Sequence of protein 2:
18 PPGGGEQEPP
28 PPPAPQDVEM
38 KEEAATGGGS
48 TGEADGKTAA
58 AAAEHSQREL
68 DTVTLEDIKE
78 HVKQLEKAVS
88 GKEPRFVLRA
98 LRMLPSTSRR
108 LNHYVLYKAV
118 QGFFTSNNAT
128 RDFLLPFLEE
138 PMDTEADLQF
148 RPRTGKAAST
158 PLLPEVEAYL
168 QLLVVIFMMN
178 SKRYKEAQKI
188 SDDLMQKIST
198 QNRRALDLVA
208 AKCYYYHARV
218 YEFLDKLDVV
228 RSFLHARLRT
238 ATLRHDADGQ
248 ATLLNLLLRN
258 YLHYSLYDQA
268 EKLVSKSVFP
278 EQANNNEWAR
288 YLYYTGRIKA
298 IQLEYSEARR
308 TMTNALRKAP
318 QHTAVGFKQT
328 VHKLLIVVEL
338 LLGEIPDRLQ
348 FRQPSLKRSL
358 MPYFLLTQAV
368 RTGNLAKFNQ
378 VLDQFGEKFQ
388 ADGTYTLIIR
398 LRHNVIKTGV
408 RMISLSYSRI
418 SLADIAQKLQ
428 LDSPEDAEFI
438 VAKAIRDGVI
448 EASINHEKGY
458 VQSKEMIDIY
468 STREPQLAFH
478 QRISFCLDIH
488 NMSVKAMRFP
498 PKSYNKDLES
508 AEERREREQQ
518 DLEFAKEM

Sequence of protein 1:
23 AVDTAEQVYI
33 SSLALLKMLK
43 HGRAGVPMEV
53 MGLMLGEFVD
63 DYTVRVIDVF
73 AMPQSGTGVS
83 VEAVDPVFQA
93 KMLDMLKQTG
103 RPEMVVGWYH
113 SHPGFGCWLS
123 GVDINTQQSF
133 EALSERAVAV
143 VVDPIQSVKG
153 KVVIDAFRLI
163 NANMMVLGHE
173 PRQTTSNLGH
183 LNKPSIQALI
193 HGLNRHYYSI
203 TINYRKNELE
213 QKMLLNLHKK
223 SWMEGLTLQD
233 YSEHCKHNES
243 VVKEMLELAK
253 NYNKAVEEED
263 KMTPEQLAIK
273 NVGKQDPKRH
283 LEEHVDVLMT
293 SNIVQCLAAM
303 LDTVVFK

These two protein chains interact to form a complex.

Contacts between the two chains:
Residue A522 in protein 2 contacts residue I192 in protein 1 (closest heavy-atom distance 4.5 Å).
Residue L519 in protein 2 contacts residue I188 in protein 1 (closest heavy-atom distance 3.3 Å).
Residue E520 in protein 2 interacts with residue I188 in protein 1 (closest heavy-atom distance 4.9 Å).
Residue K523 in protein 2 contacts residue I192 in protein 1 (closest heavy-atom distance 4.5 Å).
Residue K523 in protein 2 is in contact with residue I188 in protein 1 (closest heavy-atom distance 3.8 Å).
Residue K523 in protein 2 contacts residue L191 in protein 1 (closest heavy-atom distance 3.9 Å).